Sequence of protein 1:
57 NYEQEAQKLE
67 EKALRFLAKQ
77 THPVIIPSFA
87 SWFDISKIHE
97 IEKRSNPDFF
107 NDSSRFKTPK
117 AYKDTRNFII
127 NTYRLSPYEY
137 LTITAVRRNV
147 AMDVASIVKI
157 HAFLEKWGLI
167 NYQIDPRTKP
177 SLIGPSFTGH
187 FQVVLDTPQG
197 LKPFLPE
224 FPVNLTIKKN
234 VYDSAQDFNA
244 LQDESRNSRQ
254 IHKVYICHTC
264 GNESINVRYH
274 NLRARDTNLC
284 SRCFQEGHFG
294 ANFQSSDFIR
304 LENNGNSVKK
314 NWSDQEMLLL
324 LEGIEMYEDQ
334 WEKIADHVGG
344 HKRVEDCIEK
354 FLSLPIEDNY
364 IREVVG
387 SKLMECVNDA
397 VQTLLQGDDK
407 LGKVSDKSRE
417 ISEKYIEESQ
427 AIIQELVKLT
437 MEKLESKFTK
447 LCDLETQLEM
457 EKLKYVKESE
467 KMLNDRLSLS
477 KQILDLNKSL

Residue-level contacts at the interface:
Residue P79 in protein 1 interacts with residue Q10 in protein 2 (closest heavy-atom distance 3.6 Å).
Residue S109 in protein 1 is in contact with residue E200 in protein 2 (closest heavy-atom distance 3.5 Å).
Residue Y129 in protein 1 contacts residue Q10 in protein 2 (closest heavy-atom distance 3.6 Å).
Residue V146 in protein 1 is in contact with residue P326 in protein 2 (closest heavy-atom distance 3.5 Å).
Residue R143 in protein 1 contacts residue Q220 in protein 2 (closest heavy-atom distance 3.6 Å).
Residue I81 in protein 1 is in contact with residue Q10 in protein 2 (closest heavy-atom distance 3.1 Å).
Residue Y136 in protein 1 is in contact with residue Y184 in protein 2 (closest heavy-atom distance 3.6 Å).
Residue N145 in protein 1 interacts with residue R322 in protein 2 (closest heavy-atom distance 3.4 Å).
Residue E135 in protein 1 contacts residue N15 in protein 2 (closest heavy-atom distance 3.6 Å).
Residue V150 in protein 1 is in contact with residue L222 in protein 2 (closest heavy-atom distance 3.3 Å).
Residue T138 in protein 1 is in contact with residue D242 in protein 2 (closest heavy-atom distance 3.4 Å).
Residue Y168 in protein 1 contacts residue Q10 in protein 2 (closest heavy-atom distance 3.3 Å).
Residue D246 in protein 1 contacts residue H160 in protein 2 (closest heavy-atom distance 2.4 Å).
Residue Y134 in protein 1 contacts residue I13 in protein 2 (closest heavy-atom distance 3.5 Å).
Residue P172 in protein 1 is in contact with residue I8 in protein 2 (closest heavy-atom distance 3.7 Å).
Residue K155 in protein 1 contacts residue D227 in protein 2 (closest heavy-atom distance 3.2 Å).
Residue Y136 in protein 1 is in contact with residue I13 in protein 2 (closest heavy-atom distance 2.6 Å).
Residue T140 in protein 1 interacts with residue D242 in protein 2 (closest heavy-atom distance 2.6 Å).
Residue R143 in protein 1 is in contact with residue F221 in protein 2 (closest heavy-atom distance 3.4 Å).
Residue K155 in protein 1 contacts residue S229 in protein 2 (closest heavy-atom distance 3.7 Å).
Residue F72 in protein 1 contacts residue L155 in protein 2 (closest heavy-atom distance 3.8 Å).
Residue F112 in protein 1 is in contact with residue M203 in protein 2 (closest heavy-atom distance 3.7 Å).
Residue Q245 in protein 1 contacts residue Q6 in protein 2 (closest heavy-atom distance 3.1 Å).
Residue A147 in protein 1 interacts with residue E308 in protein 2 (closest heavy-atom distance 3.1 Å).
Residue Q169 in protein 1 contacts residue Y12 in protein 2 (closest heavy-atom distance 3.3 Å).
Residue R111 in protein 1 contacts residue K303 in protein 2 (closest heavy-atom distance 2.9 Å).
Residue L244 in protein 1 is in contact with residue H160 in protein 2 (closest heavy-atom distance 2.8 Å).
Residue F112 in protein 1 contacts residue T306 in protein 2 (closest heavy-atom distance 3.6 Å).
Residue R173 in protein 1 interacts with residue L7 in protein 2 (closest heavy-atom distance 3.4 Å).
Residue A151 in protein 1 interacts with residue D227 in protein 2 (closest heavy-atom distance 3.6 Å).
Residue K116 in protein 1 interacts with residue R309 in protein 2 (closest heavy-atom distance 3.1 Å).
Residue E135 in protein 1 contacts residue I13 in protein 2 (closest heavy-atom distance 3.3 Å).
Residue S110 in protein 1 is in contact with residue E200 in protein 2 (closest heavy-atom distance 3.5 Å).
Residue E135 in protein 1 is in contact with residue R19 in protein 2 (closest heavy-atom distance 2.5 Å).
Residue P133 in protein 1 contacts residue Q10 in protein 2 (closest heavy-atom distance 2.9 Å).
Residue S110 in protein 1 is in contact with residue A201 in protein 2 (closest heavy-atom distance 2.7 Å).
Residue H157 in protein 1 is in contact with residue Y184 in protein 2 (closest heavy-atom distance 3.5 Å).
Residue R252 in protein 1 contacts residue N161 in protein 2 (closest heavy-atom distance 3.1 Å).
Residue Y134 in protein 1 is in contact with residue A11 in protein 2 (closest heavy-atom distance 3.3 Å).
Residue K75 in protein 1 interacts with residue D157 in protein 2 (closest heavy-atom distance 3.6 Å).
Residue V150 in protein 1 is in contact with residue F235 in protein 2 (closest heavy-atom distance 3.6 Å).
Residue S109 in protein 1 interacts with residue G199 in protein 2 (closest heavy-atom distance 3.5 Å).
Residue F124 in protein 1 contacts residue R322 in protein 2 (closest heavy-atom distance 3.5 Å).
Residue A147 in protein 1 is in contact with residue I325 in protein 2 (closest heavy-atom distance 3.7 Å).
Residue K113 in protein 1 contacts residue N224 in protein 2 (closest heavy-atom distance 3.7 Å).
Residue K75 in protein 1 contacts residue L155 in protein 2 (closest heavy-atom distance 2.5 Å).
Residue I139 in protein 1 is in contact with residue D242 in protein 2 (closest heavy-atom distance 3.8 Å).
Residue Y136 in protein 1 is in contact with residue P183 in protein 2 (closest heavy-atom distance 3.5 Å).
Residue D149 in protein 1 contacts residue M203 in protein 2 (closest heavy-atom distance 3.5 Å).
Residue I139 in protein 1 contacts residue Y184 in protein 2 (closest heavy-atom distance 3.3 Å).
Residue R144 in protein 1 contacts residue E323 in protein 2 (closest heavy-atom distance 3.2 Å).
Residue A74 in protein 1 interacts with residue D154 in protein 2 (closest heavy-atom distance 3.3 Å).
Residue D149 in protein 1 is in contact with residue N224 in protein 2 (closest heavy-atom distance 3.6 Å).
Residue Q169 in protein 1 is in contact with residue A11 in protein 2 (closest heavy-atom distance 3.3 Å).
Residue R143 in protein 1 is in contact with residue D219 in protein 2 (closest heavy-atom distance 3.5 Å).
Residue R144 in protein 1 interacts with residue P326 in protein 2 (closest heavy-atom distance 3.7 Å).
Residue R143 in protein 1 is in contact with residue Y239 in protein 2 (closest heavy-atom distance 3.3 Å).
Residue I170 in protein 1 contacts residue P9 in protein 2 (closest heavy-atom distance 3.4 Å).
Residue Y136 in protein 1 interacts with residue V181 in protein 2 (closest heavy-atom distance 3.7 Å).
Residue I170 in protein 1 is in contact with residue Q10 in protein 2 (closest heavy-atom distance 2.9 Å).

This data describes a binding interaction between two proteins.

Sequence of protein 2:
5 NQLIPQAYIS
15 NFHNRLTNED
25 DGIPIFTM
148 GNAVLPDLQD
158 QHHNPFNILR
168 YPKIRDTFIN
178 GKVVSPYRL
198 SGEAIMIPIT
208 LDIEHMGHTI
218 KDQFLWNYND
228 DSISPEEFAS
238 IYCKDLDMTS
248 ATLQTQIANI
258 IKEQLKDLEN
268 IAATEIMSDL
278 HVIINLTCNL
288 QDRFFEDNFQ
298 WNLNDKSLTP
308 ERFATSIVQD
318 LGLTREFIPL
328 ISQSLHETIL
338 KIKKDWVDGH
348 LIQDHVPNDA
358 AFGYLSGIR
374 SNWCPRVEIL